The following describes two proteins that form a bound complex.

Sequence of the first protein:
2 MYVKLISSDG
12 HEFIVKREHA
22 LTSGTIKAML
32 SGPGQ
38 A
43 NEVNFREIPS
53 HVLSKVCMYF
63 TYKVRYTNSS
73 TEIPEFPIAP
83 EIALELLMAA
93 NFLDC

Sequence of the second protein:
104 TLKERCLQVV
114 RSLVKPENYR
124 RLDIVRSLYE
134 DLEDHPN

Residue-level contacts at the interface:
Residue M90 in the first protein contacts residue I127 in the second protein (closest heavy-atom distance 3.2 Å).
Residue L89 in the first protein is in contact with residue I127 in the second protein (closest heavy-atom distance 4.3 Å).
Residue L88 in the first protein contacts residue C109 in the second protein (closest heavy-atom distance 3.7 Å).
Residue N93 in the first protein contacts residue V128 in the second protein (closest heavy-atom distance 3.8 Å).
Residue L89 in the first protein interacts with residue L131 in the second protein (closest heavy-atom distance 3.6 Å).
Residue Y61 in the first protein is in contact with residue R108 in the second protein (closest heavy-atom distance 4.9 Å).
Residue I80 in the first protein interacts with residue R108 in the second protein (closest heavy-atom distance 4.8 Å).
Residue A92 in the first protein is in contact with residue L105 in the second protein (closest heavy-atom distance 3.7 Å).
Residue N93 in the first protein interacts with residue S130 in the second protein (closest heavy-atom distance 3.9 Å).
Residue I80 in the first protein contacts residue C109 in the second protein (closest heavy-atom distance 3.7 Å).
Residue K65 in the first protein contacts residue T104 in the second protein (closest heavy-atom distance 3.0 Å).
Residue A85 in the first protein is in contact with residue V113 in the second protein (closest heavy-atom distance 4.0 Å).
Residue V58 in the first protein is in contact with residue L105 in the second protein (closest heavy-atom distance 3.7 Å).
Residue N93 in the first protein contacts residue L131 in the second protein (closest heavy-atom distance 3.5 Å).
Residue Y61 in the first protein contacts residue L105 in the second protein (closest heavy-atom distance 3.3 Å).
Residue L86 in the first protein interacts with residue L125 in the second protein (closest heavy-atom distance 4.8 Å).
Residue L89 in the first protein contacts residue V113 in the second protein (closest heavy-atom distance 4.2 Å).
Residue C97 in the first protein is in contact with residue L105 in the second protein (closest heavy-atom distance 3.3 Å).
Residue A92 in the first protein is in contact with residue K106 in the second protein (closest heavy-atom distance 3.6 Å).
Residue L86 in the first protein interacts with residue V113 in the second protein (closest heavy-atom distance 4.6 Å).
Residue A85 in the first protein contacts residue C109 in the second protein (closest heavy-atom distance 4.8 Å).
Residue C97 in the first protein is in contact with residue T104 in the second protein (closest heavy-atom distance 3.6 Å).
Residue C97 in the first protein is in contact with residue K106 in the second protein (closest heavy-atom distance 3.3 Å).
Residue L89 in the first protein contacts residue L135 in the second protein (closest heavy-atom distance 4.7 Å).
Residue N93 in the first protein contacts residue K106 in the second protein (closest heavy-atom distance 2.8 Å).
Residue P82 in the first protein is in contact with residue L116 in the second protein (closest heavy-atom distance 4.4 Å).
Residue M90 in the first protein interacts with residue V128 in the second protein (closest heavy-atom distance 3.5 Å).
Residue L89 in the first protein is in contact with residue L110 in the second protein (closest heavy-atom distance 3.4 Å).
Residue Y61 in the first protein interacts with residue T104 in the second protein (closest heavy-atom distance 3.0 Å).
Residue A92 in the first protein interacts with residue C109 in the second protein (closest heavy-atom distance 4.8 Å).
Residue L86 in the first protein interacts with residue I127 in the second protein (closest heavy-atom distance 3.6 Å).
Residue I80 in the first protein interacts with residue V112 in the second protein (closest heavy-atom distance 4.0 Å).
Residue L88 in the first protein is in contact with residue L105 in the second protein (closest heavy-atom distance 4.1 Å).
Residue L89 in the first protein interacts with residue C109 in the second protein (closest heavy-atom distance 3.6 Å).
Residue K65 in the first protein is in contact with residue R108 in the second protein (closest heavy-atom distance 4.3 Å).
Residue L89 in the first protein is in contact with residue K106 in the second protein (closest heavy-atom distance 3.3 Å).